Residue-level contacts at the interface:
Residue W633 in protein 1 contacts residue E109 in protein 2 (closest heavy-atom distance 3.3 Å).
Residue D136 in protein 1 interacts with residue H284 in protein 2 (closest heavy-atom distance 3.2 Å).
Residue K93 in protein 1 interacts with residue P306 in protein 2 (closest heavy-atom distance 3.4 Å).
Residue Y91 in protein 1 is in contact with residue G273 in protein 2 (closest heavy-atom distance 2.7 Å).
Residue N639 in protein 1 is in contact with residue E164 in protein 2 (closest heavy-atom distance 2.9 Å).
Residue G131 in protein 1 interacts with residue Q285 in protein 2 (closest heavy-atom distance 3.4 Å).
Residue I89 in protein 1 interacts with residue G273 in protein 2 (closest heavy-atom distance 3.2 Å).
Residue M638 in protein 1 is in contact with residue S263 in protein 2 (closest heavy-atom distance 3.5 Å).
Residue T612 in protein 1 interacts with residue S295 in protein 2 (closest heavy-atom distance 3.4 Å).
Residue W124 in protein 1 interacts with residue Y651 in protein 2 (closest heavy-atom distance 3.3 Å).
Residue N629 in protein 1 interacts with residue S103 in protein 2 (closest heavy-atom distance 2.7 Å).
Residue S92 in protein 1 is in contact with residue W309 in protein 2 (closest heavy-atom distance 3.6 Å).
Residue W633 in protein 1 interacts with residue S103 in protein 2 (closest heavy-atom distance 3.2 Å).
Residue K645 in protein 1 is in contact with residue P163 in protein 2 (closest heavy-atom distance 3.4 Å).
Residue W633 in protein 1 contacts residue Y113 in protein 2 (closest heavy-atom distance 3.4 Å).
Residue K93 in protein 1 interacts with residue W309 in protein 2 (closest heavy-atom distance 3.5 Å).
Residue D129 in protein 1 is in contact with residue Q285 in protein 2 (closest heavy-atom distance 2.9 Å).
Residue D135 in protein 1 contacts residue Q283 in protein 2 (closest heavy-atom distance 3.4 Å).
Residue G600 in protein 1 is in contact with residue S103 in protein 2 (closest heavy-atom distance 3.3 Å).
Residue T612 in protein 1 contacts residue G294 in protein 2 (closest heavy-atom distance 3.5 Å).
Residue R608 in protein 1 contacts residue E146 in protein 2 (closest heavy-atom distance 3.2 Å).
Residue R90 in protein 1 is in contact with residue Y651 in protein 2 (closest heavy-atom distance 3.2 Å).
Residue I89 in protein 1 is in contact with residue T275 in protein 2 (closest heavy-atom distance 3.3 Å).
Residue E96 in protein 1 is in contact with residue W309 in protein 2 (closest heavy-atom distance 3.6 Å).
Residue Y100 in protein 1 contacts residue L310 in protein 2 (closest heavy-atom distance 3.3 Å).
Residue N639 in protein 1 is in contact with residue Q264 in protein 2 (closest heavy-atom distance 3.1 Å).
Residue P86 in protein 1 contacts residue H270 in protein 2 (closest heavy-atom distance 3.5 Å).
Residue W633 in protein 1 contacts residue E105 in protein 2 (closest heavy-atom distance 3.5 Å).
Residue H609 in protein 1 is in contact with residue E146 in protein 2 (closest heavy-atom distance 2.9 Å).
Residue S130 in protein 1 contacts residue T275 in protein 2 (closest heavy-atom distance 3.5 Å).
Residue T614 in protein 1 contacts residue L292 in protein 2 (closest heavy-atom distance 3.4 Å).
Residue S602 in protein 1 is in contact with residue R142 in protein 2 (closest heavy-atom distance 3.5 Å).
Residue D135 in protein 1 interacts with residue H284 in protein 2 (closest heavy-atom distance 3.1 Å).
Residue H134 in protein 1 interacts with residue Q283 in protein 2 (closest heavy-atom distance 3.5 Å).
Residue G88 in protein 1 contacts residue G273 in protein 2 (closest heavy-atom distance 3.5 Å).
Residue M638 in protein 1 interacts with residue I260 in protein 2 (closest heavy-atom distance 3.2 Å).
Residue T599 in protein 1 interacts with residue Y104 in protein 2 (closest heavy-atom distance 3.4 Å).
Residue F105 in protein 1 is in contact with residue N620 in protein 2 (closest heavy-atom distance 3.3 Å).
Residue H597 in protein 1 is in contact with residue H100 in protein 2 (closest heavy-atom distance 3.3 Å).
Residue G600 in protein 1 is in contact with residue L102 in protein 2 (closest heavy-atom distance 3.5 Å).
Residue H103 in protein 1 contacts residue I30 in protein 2 (closest heavy-atom distance 3.4 Å).
Residue W633 in protein 1 is in contact with residue Y104 in protein 2 (closest heavy-atom distance 2.7 Å).
Residue D129 in protein 1 interacts with residue T275 in protein 2 (closest heavy-atom distance 2.4 Å).
Residue D136 in protein 1 is in contact with residue Q283 in protein 2 (closest heavy-atom distance 3.1 Å).
Residue T104 in protein 1 contacts residue W308 in protein 2 (closest heavy-atom distance 3.5 Å).
Residue S125 in protein 1 interacts with residue Y651 in protein 2 (closest heavy-atom distance 2.9 Å).
Residue T595 in protein 1 interacts with residue P293 in protein 2 (closest heavy-atom distance 3.1 Å).
Residue Y91 in protein 1 interacts with residue W309 in protein 2 (closest heavy-atom distance 3.5 Å).
Residue Y145 in protein 1 is in contact with residue E314 in protein 2 (closest heavy-atom distance 3.2 Å).
Residue Y91 in protein 1 contacts residue H272 in protein 2 (closest heavy-atom distance 3.2 Å).
Residue Y100 in protein 1 interacts with residue W308 in protein 2 (closest heavy-atom distance 2.9 Å).
Residue V630 in protein 1 interacts with residue E105 in protein 2 (closest heavy-atom distance 2.9 Å).
Residue R90 in protein 1 is in contact with residue K305 in protein 2 (closest heavy-atom distance 3.3 Å).
Residue H609 in protein 1 is in contact with residue R142 in protein 2 (closest heavy-atom distance 3.5 Å).
Residue D102 in protein 1 contacts residue W308 in protein 2 (closest heavy-atom distance 3.2 Å).
Residue E123 in protein 1 contacts residue Y651 in protein 2 (closest heavy-atom distance 3.1 Å).
Residue R643 in protein 1 is in contact with residue Q264 in protein 2 (closest heavy-atom distance 3.3 Å).
Residue H85 in protein 1 is in contact with residue H272 in protein 2 (closest heavy-atom distance 3.1 Å).
Residue Q87 in protein 1 interacts with residue H270 in protein 2 (closest heavy-atom distance 3.5 Å).
Residue K93 in protein 1 is in contact with residue G307 in protein 2 (closest heavy-atom distance 3.4 Å).

Sequence of protein 1:
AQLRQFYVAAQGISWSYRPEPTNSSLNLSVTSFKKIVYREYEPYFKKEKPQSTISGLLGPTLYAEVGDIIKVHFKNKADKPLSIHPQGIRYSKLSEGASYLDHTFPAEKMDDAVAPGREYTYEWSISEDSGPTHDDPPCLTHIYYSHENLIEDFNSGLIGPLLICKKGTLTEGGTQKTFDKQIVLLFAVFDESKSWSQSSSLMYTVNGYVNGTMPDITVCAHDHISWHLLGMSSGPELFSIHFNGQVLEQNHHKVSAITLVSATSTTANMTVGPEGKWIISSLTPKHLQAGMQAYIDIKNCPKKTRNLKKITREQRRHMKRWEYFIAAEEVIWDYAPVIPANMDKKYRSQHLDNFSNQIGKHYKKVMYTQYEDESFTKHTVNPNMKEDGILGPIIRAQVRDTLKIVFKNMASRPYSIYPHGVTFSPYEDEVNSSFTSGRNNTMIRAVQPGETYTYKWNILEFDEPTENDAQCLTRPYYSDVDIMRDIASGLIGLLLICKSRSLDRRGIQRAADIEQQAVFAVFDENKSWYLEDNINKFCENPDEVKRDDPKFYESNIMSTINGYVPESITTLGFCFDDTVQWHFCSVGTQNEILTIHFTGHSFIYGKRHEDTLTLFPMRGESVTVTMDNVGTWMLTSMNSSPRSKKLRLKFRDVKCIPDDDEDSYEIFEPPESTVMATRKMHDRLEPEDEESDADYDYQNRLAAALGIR

Sequence of protein 2:
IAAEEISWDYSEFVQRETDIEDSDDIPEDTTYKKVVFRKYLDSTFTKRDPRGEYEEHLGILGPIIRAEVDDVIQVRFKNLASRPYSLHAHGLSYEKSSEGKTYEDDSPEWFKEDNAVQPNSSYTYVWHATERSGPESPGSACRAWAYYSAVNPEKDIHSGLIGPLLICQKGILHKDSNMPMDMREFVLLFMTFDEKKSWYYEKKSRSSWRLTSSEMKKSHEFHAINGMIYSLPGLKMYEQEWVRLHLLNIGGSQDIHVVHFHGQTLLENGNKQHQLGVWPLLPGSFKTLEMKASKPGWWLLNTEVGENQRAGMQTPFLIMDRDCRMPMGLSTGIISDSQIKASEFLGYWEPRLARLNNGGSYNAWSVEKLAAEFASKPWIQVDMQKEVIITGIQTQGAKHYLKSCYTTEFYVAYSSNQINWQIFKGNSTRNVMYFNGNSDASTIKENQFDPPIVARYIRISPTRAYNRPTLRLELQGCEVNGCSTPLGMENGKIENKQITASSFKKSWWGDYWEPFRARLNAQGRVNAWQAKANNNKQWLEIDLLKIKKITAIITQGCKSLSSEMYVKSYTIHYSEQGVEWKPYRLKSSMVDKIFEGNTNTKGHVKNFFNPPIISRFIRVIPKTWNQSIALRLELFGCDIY

This data describes a binding interaction between two proteins.